Residue-level contacts at the interface:
Residue L39 in the first protein contacts residue D82 in the second protein (closest heavy-atom distance 3.7 Å).
Residue R23 in the first protein interacts with residue D82 in the second protein (closest heavy-atom distance 3.6 Å).
Residue M27 in the first protein interacts with residue D79 in the second protein (closest heavy-atom distance 4.0 Å).
Residue R23 in the first protein contacts residue Y84 in the second protein (closest heavy-atom distance 3.7 Å).
Residue R21 in the first protein is in contact with residue P60 in the second protein (closest heavy-atom distance 3.6 Å).
Residue M27 in the first protein interacts with residue Y84 in the second protein (closest heavy-atom distance 3.6 Å).
Residue L39 in the first protein interacts with residue Y84 in the second protein (closest heavy-atom distance 4.2 Å).
Residue R23 in the first protein contacts residue D79 in the second protein (closest heavy-atom distance 2.5 Å).
Residue L24 in the first protein contacts residue K80 in the second protein (closest heavy-atom distance 3.9 Å).
Residue R23 in the first protein is in contact with residue E81 in the second protein (closest heavy-atom distance 4.7 Å).
Residue K36 in the first protein contacts residue E85 in the second protein (closest heavy-atom distance 4.3 Å).
Residue I25 in the first protein contacts residue D63 in the second protein (closest heavy-atom distance 4.5 Å).
Residue R23 in the first protein contacts residue K80 in the second protein (closest heavy-atom distance 3.3 Å).
Residue R32 in the first protein is in contact with residue Y84 in the second protein (closest heavy-atom distance 3.6 Å).
Residue R32 in the first protein is in contact with residue K75 in the second protein (closest heavy-atom distance 3.6 Å).
Residue E20 in the first protein contacts residue K80 in the second protein (closest heavy-atom distance 2.1 Å).
Residue L24 in the first protein contacts residue D79 in the second protein (closest heavy-atom distance 4.5 Å).
Residue R35 in the first protein contacts residue Y84 in the second protein (closest heavy-atom distance 3.4 Å).
Residue R21 in the first protein contacts residue Y76 in the second protein (closest heavy-atom distance 4.4 Å).
Residue R32 in the first protein interacts with residue D79 in the second protein (closest heavy-atom distance 2.7 Å).
Residue R35 in the first protein contacts residue D82 in the second protein (closest heavy-atom distance 3.5 Å).
Residue R21 in the first protein is in contact with residue D63 in the second protein (closest heavy-atom distance 4.1 Å).
Residue K40 in the first protein is in contact with residue E85 in the second protein (closest heavy-atom distance 3.1 Å).
Residue L24 in the first protein contacts residue Y76 in the second protein (closest heavy-atom distance 2.9 Å).
Residue L24 in the first protein is in contact with residue D63 in the second protein (closest heavy-atom distance 4.2 Å).
Residue K36 in the first protein interacts with residue Y84 in the second protein (closest heavy-atom distance 2.8 Å).

Sequence of the second protein:
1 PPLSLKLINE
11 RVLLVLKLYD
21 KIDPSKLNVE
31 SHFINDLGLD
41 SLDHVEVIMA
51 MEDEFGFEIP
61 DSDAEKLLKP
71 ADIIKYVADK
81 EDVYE

Sequence of the first protein:
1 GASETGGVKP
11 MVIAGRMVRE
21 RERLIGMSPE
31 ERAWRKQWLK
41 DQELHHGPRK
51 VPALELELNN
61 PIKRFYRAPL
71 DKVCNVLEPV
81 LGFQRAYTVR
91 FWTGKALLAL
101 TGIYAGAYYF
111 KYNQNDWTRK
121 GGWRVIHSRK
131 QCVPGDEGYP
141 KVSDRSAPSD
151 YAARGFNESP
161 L

This data describes a binding interaction between two proteins.